Sequence of the second protein:
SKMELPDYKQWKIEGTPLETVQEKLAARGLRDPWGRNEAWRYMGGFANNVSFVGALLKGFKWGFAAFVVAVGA

Contacts between the two chains:
Residue L21 in the first protein interacts with residue G45 in the second protein (closest heavy-atom distance 3.9 Å).
Residue Y22 in the first protein interacts with residue R46 in the second protein (closest heavy-atom distance 4.9 Å).
Residue Y22 in the first protein is in contact with residue W44 in the second protein (closest heavy-atom distance 3.5 Å).
Residue T7 in the first protein is in contact with residue S11 in the second protein (closest heavy-atom distance 4.1 Å).
Residue Y17 in the first protein interacts with residue Y18 in the second protein (closest heavy-atom distance 4.5 Å).
Residue K20 in the first protein is in contact with residue Y18 in the second protein (closest heavy-atom distance 3.4 Å).
Residue L21 in the first protein contacts residue W44 in the second protein (closest heavy-atom distance 4.3 Å).
Residue D23 in the first protein contacts residue P43 in the second protein (closest heavy-atom distance 4.2 Å).
Residue P5 in the first protein contacts residue S11 in the second protein (closest heavy-atom distance 4.5 Å).
Residue L21 in the first protein is in contact with residue R46 in the second protein (closest heavy-atom distance 2.9 Å).
Residue D23 in the first protein contacts residue G45 in the second protein (closest heavy-atom distance 4.1 Å).
Residue G10 in the first protein contacts residue M13 in the second protein (closest heavy-atom distance 4.8 Å).
Residue D23 in the first protein is in contact with residue W44 in the second protein (closest heavy-atom distance 3.3 Å).
Residue L21 in the first protein contacts residue N47 in the second protein (closest heavy-atom distance 4.0 Å).
Residue Y17 in the first protein interacts with residue P16 in the second protein (closest heavy-atom distance 4.8 Å).
Residue L21 in the first protein is in contact with residue Y18 in the second protein (closest heavy-atom distance 4.7 Å).
Residue D13 in the first protein interacts with residue L15 in the second protein (closest heavy-atom distance 3.7 Å).

Sequence of the first protein:
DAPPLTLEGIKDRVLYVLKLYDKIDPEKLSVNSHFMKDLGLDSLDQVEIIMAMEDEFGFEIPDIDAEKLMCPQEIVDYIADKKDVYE

This data describes a binding interaction between two proteins.